Sequence of the first protein:
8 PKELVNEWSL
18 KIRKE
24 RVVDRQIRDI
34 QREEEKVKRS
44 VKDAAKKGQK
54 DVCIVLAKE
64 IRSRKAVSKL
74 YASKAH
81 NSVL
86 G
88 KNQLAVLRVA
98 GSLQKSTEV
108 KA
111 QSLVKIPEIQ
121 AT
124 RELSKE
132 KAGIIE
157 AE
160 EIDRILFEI

Contacts between the two chains:
Residue N89 in the second protein is in contact with residue S71 in the first protein (closest heavy-atom distance 4.1 Å).
Residue A60 in the second protein contacts residue I164 in the first protein (closest heavy-atom distance 4.4 Å).
Residue R67 in the second protein interacts with residue I164 in the first protein (closest heavy-atom distance 4.2 Å).
Residue R95 in the second protein is in contact with residue K41 in the first protein (closest heavy-atom distance 4.5 Å).
Residue K45 in the second protein is in contact with residue E167 in the first protein (closest heavy-atom distance 3.0 Å).
Residue E105 in the second protein contacts residue A75 in the first protein (closest heavy-atom distance 3.9 Å).
Residue L165 in the second protein interacts with residue V44 in the first protein (closest heavy-atom distance 4.0 Å).
Residue C56 in the second protein contacts residue L165 in the first protein (closest heavy-atom distance 3.6 Å).
Residue K41 in the second protein contacts residue R95 in the first protein (closest heavy-atom distance 4.1 Å).
Residue L173 in the second protein interacts with residue A48 in the first protein (closest heavy-atom distance 3.2 Å).
Residue R67 in the second protein is in contact with residue V93 in the first protein (closest heavy-atom distance 3.9 Å).
Residue E167 in the second protein is in contact with residue R67 in the first protein (closest heavy-atom distance 3.8 Å).
Residue R95 in the second protein interacts with residue Q34 in the first protein (closest heavy-atom distance 3.4 Å).
Residue A97 in the second protein contacts residue R67 in the first protein (closest heavy-atom distance 3.0 Å).
Residue T169 in the second protein interacts with residue V44 in the first protein (closest heavy-atom distance 4.3 Å).
Residue S82 in the second protein is in contact with residue A78 in the first protein (closest heavy-atom distance 4.1 Å).
Residue R67 in the second protein is in contact with residue A97 in the first protein (closest heavy-atom distance 3.0 Å).
Residue V96 in the second protein interacts with residue E37 in the first protein (closest heavy-atom distance 4.0 Å).
Residue I161 in the second protein contacts residue A60 in the first protein (closest heavy-atom distance 3.8 Å).
Residue I168 in the second protein is in contact with residue K41 in the first protein (closest heavy-atom distance 3.5 Å).
Residue E160 in the second protein contacts residue I64 in the first protein (closest heavy-atom distance 4.0 Å).
Residue I161 in the second protein interacts with residue K61 in the first protein (closest heavy-atom distance 4.2 Å).
Residue T169 in the second protein interacts with residue A48 in the first protein (closest heavy-atom distance 4.0 Å).
Residue V44 in the second protein is in contact with residue E167 in the first protein (closest heavy-atom distance 3.8 Å).
Residue I164 in the second protein is in contact with residue I64 in the first protein (closest heavy-atom distance 3.2 Å).
Residue V44 in the second protein interacts with residue L165 in the first protein (closest heavy-atom distance 3.7 Å).
Residue V96 in the second protein contacts residue R67 in the first protein (closest heavy-atom distance 3.8 Å).
Residue K88 in the second protein contacts residue Y74 in the first protein (closest heavy-atom distance 3.1 Å).
Residue R67 in the second protein interacts with residue V96 in the first protein (closest heavy-atom distance 3.0 Å).
Residue K41 in the second protein contacts residue E167 in the first protein (closest heavy-atom distance 3.6 Å).
Residue A78 in the second protein is in contact with residue S82 in the first protein (closest heavy-atom distance 4.1 Å).
Residue N81 in the second protein interacts with residue N81 in the first protein (closest heavy-atom distance 3.4 Å).
Residue I64 in the second protein contacts residue E160 in the first protein (closest heavy-atom distance 3.9 Å).
Residue L165 in the second protein is in contact with residue C56 in the first protein (closest heavy-atom distance 3.5 Å).
Residue Q34 in the second protein is in contact with residue A92 in the first protein (closest heavy-atom distance 3.4 Å).
Residue R95 in the second protein interacts with residue R35 in the first protein (closest heavy-atom distance 4.3 Å).
Residue I168 in the second protein is in contact with residue V44 in the first protein (closest heavy-atom distance 4.3 Å).
Residue K88 in the second protein contacts residue K77 in the first protein (closest heavy-atom distance 3.8 Å).
Residue E37 in the second protein interacts with residue V96 in the first protein (closest heavy-atom distance 3.4 Å).
Residue V96 in the second protein is in contact with residue K41 in the first protein (closest heavy-atom distance 3.9 Å).
Residue R95 in the second protein contacts residue E38 in the first protein (closest heavy-atom distance 3.0 Å).
Residue V93 in the second protein is in contact with residue R67 in the first protein (closest heavy-atom distance 3.5 Å).
Residue V70 in the second protein is in contact with residue N89 in the first protein (closest heavy-atom distance 3.6 Å).
Residue I168 in the second protein interacts with residue K45 in the first protein (closest heavy-atom distance 3.0 Å).
Residue N89 in the second protein is in contact with residue Y74 in the first protein (closest heavy-atom distance 3.5 Å).
Residue A75 in the second protein is in contact with residue E105 in the first protein (closest heavy-atom distance 3.5 Å).
Residue L173 in the second protein contacts residue C56 in the first protein (closest heavy-atom distance 3.5 Å).
Residue A60 in the second protein is in contact with residue I161 in the first protein (closest heavy-atom distance 4.3 Å).
Residue A92 in the second protein is in contact with residue Q34 in the first protein (closest heavy-atom distance 3.0 Å).
Residue R67 in the second protein contacts residue Q101 in the first protein (closest heavy-atom distance 3.8 Å).
Residue A48 in the second protein is in contact with residue I168 in the first protein (closest heavy-atom distance 3.8 Å).
Residue Y74 in the second protein interacts with residue K88 in the first protein (closest heavy-atom distance 3.6 Å).
Residue N89 in the second protein is in contact with residue V70 in the first protein (closest heavy-atom distance 3.7 Å).
Residue I64 in the second protein is in contact with residue I164 in the first protein (closest heavy-atom distance 3.5 Å).
Residue L165 in the second protein is in contact with residue A60 in the first protein (closest heavy-atom distance 4.2 Å).
Residue K88 in the second protein is in contact with residue D27 in the first protein (closest heavy-atom distance 4.4 Å).
Residue R67 in the second protein is in contact with residue E160 in the first protein (closest heavy-atom distance 4.1 Å).
Residue K41 in the second protein contacts residue V96 in the first protein (closest heavy-atom distance 4.0 Å).
Residue Y74 in the second protein interacts with residue N89 in the first protein (closest heavy-atom distance 3.4 Å).
Residue I164 in the second protein contacts residue A60 in the first protein (closest heavy-atom distance 4.2 Å).

These two protein chains interact to form a complex.

Sequence of the second protein:
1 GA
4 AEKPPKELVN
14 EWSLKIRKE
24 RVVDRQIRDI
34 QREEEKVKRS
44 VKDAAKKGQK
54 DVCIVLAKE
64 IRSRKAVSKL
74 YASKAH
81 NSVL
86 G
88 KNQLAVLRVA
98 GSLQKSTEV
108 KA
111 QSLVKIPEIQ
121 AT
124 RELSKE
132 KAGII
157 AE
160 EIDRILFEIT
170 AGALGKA